Sequence of chain A:
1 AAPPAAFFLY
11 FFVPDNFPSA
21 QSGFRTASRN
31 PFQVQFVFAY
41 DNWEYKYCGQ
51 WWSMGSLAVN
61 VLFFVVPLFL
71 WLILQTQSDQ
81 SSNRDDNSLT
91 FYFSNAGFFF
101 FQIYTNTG

Interface contacts:
Residue N60 in chain A interacts with residue S40 in chain B (closest heavy-atom distance 3.2 Å).
Residue F63 in chain A is in contact with residue M49 in chain B (closest heavy-atom distance 3.8 Å).
Residue N60 in chain A is in contact with residue Y39 in chain B (closest heavy-atom distance 4.7 Å).
Residue F63 in chain A is in contact with residue F44 in chain B (closest heavy-atom distance 4.2 Å).
Residue V59 in chain A interacts with residue S40 in chain B (closest heavy-atom distance 3.0 Å).
Residue Y40 in chain A contacts residue I42 in chain B (closest heavy-atom distance 3.5 Å).
Residue W51 in chain A is in contact with residue F48 in chain B (closest heavy-atom distance 3.3 Å).
Residue W51 in chain A interacts with residue Y52 in chain B (closest heavy-atom distance 4.0 Å).
Residue M54 in chain A interacts with residue Y39 in chain B (closest heavy-atom distance 4.4 Å).
Residue E44 in chain A contacts residue K56 in chain B (closest heavy-atom distance 3.7 Å).
Residue D41 in chain A contacts residue K47 in chain B (closest heavy-atom distance 4.1 Å).
Residue F63 in chain A contacts residue S41 in chain B (closest heavy-atom distance 4.0 Å).
Residue F64 in chain A interacts with residue L53 in chain B (closest heavy-atom distance 4.6 Å).
Residue Y40 in chain A interacts with residue K47 in chain B (closest heavy-atom distance 3.0 Å).
Residue F63 in chain A contacts residue G45 in chain B (closest heavy-atom distance 4.3 Å).
Residue F64 in chain A is in contact with residue M49 in chain B (closest heavy-atom distance 3.7 Å).
Residue Y40 in chain A contacts residue E46 in chain B (closest heavy-atom distance 3.5 Å).
Residue F64 in chain A is in contact with residue F48 in chain B (closest heavy-atom distance 4.0 Å).
Residue G55 in chain A is in contact with residue N35 in chain B (closest heavy-atom distance 4.6 Å).
Residue F63 in chain A contacts residue S40 in chain B (closest heavy-atom distance 3.8 Å).
Residue M54 in chain A contacts residue F43 in chain B (closest heavy-atom distance 3.9 Å).
Residue W51 in chain A is in contact with residue F44 in chain B (closest heavy-atom distance 4.0 Å).
Residue Y45 in chain A is in contact with residue F43 in chain B (closest heavy-atom distance 3.6 Å).
Residue V59 in chain A is in contact with residue I36 in chain B (closest heavy-atom distance 3.5 Å).
Residue Y45 in chain A contacts residue F48 in chain B (closest heavy-atom distance 4.0 Å).
Residue V59 in chain A contacts residue N35 in chain B (closest heavy-atom distance 5.0 Å).
Residue C48 in chain A contacts residue Y52 in chain B (closest heavy-atom distance 4.6 Å).
Residue W43 in chain A contacts residue F43 in chain B (closest heavy-atom distance 4.2 Å).
Residue W52 in chain A contacts residue F48 in chain B (closest heavy-atom distance 4.2 Å).
Residue S56 in chain A contacts residue N35 in chain B (closest heavy-atom distance 3.4 Å).
Residue W52 in chain A interacts with residue F44 in chain B (closest heavy-atom distance 3.9 Å).
Residue G55 in chain A is in contact with residue Y39 in chain B (closest heavy-atom distance 3.8 Å).
Residue Y45 in chain A is in contact with residue K47 in chain B (closest heavy-atom distance 3.5 Å).
Residue N60 in chain A interacts with residue F44 in chain B (closest heavy-atom distance 3.3 Å).
Residue W43 in chain A interacts with residue K47 in chain B (closest heavy-atom distance 3.2 Å).
Residue Y45 in chain A interacts with residue F44 in chain B (closest heavy-atom distance 4.3 Å).
Residue Y40 in chain A is in contact with residue F43 in chain B (closest heavy-atom distance 4.3 Å).
Residue F64 in chain A interacts with residue F44 in chain B (closest heavy-atom distance 3.7 Å).

The following describes two proteins that form a bound complex.

Sequence of chain B:
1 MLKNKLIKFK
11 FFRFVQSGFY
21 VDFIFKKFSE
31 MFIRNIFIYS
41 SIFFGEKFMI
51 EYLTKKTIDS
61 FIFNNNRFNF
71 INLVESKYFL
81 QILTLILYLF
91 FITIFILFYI